Contacts between the two chains:
Residue F42 in protein 1 contacts residue F11 in protein 2 (closest heavy-atom distance 3.6 Å).
Residue T46 in protein 1 interacts with residue L14 in protein 2 (closest heavy-atom distance 3.7 Å).
Residue F45 in protein 1 interacts with residue F11 in protein 2 (closest heavy-atom distance 4.3 Å).
Residue T46 in protein 1 is in contact with residue F11 in protein 2 (closest heavy-atom distance 3.5 Å).
Residue F42 in protein 1 is in contact with residue L14 in protein 2 (closest heavy-atom distance 4.2 Å).
Residue F42 in protein 1 interacts with residue A7 in protein 2 (closest heavy-atom distance 4.9 Å).
Residue F42 in protein 1 contacts residue A10 in protein 2 (closest heavy-atom distance 3.7 Å).

This data describes a binding interaction between two proteins.

Sequence of protein 2:
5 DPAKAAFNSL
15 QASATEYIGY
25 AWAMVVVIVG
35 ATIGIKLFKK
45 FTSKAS

Sequence of protein 1:
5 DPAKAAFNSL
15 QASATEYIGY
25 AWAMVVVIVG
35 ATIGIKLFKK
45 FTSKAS